Sequence of chain B:
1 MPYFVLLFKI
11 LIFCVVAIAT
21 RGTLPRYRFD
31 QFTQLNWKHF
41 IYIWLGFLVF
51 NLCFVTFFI

Contacts between the two chains:
Residue F199 in chain A interacts with residue F47 in chain B (closest heavy-atom distance 3.7 Å).
Residue P218 in chain A contacts residue P25 in chain B (closest heavy-atom distance 3.4 Å).
Residue G266 in chain A contacts residue L6 in chain B (closest heavy-atom distance 3.5 Å).
Residue P218 in chain A contacts residue L24 in chain B (closest heavy-atom distance 3.6 Å).
Residue F207 in chain A interacts with residue V16 in chain B (closest heavy-atom distance 3.5 Å).
Residue L212 in chain A is in contact with residue F32 in chain B (closest heavy-atom distance 3.5 Å).
Residue I261 in chain A is in contact with residue L6 in chain B (closest heavy-atom distance 3.7 Å).
Residue L169 in chain A interacts with residue L45 in chain B (closest heavy-atom distance 3.8 Å).
Residue F166 in chain A is in contact with residue W44 in chain B (closest heavy-atom distance 3.2 Å).
Residue W194 in chain A is in contact with residue K9 in chain B (closest heavy-atom distance 3.6 Å).
Residue N173 in chain A interacts with residue W44 in chain B (closest heavy-atom distance 3.1 Å).
Residue F210 in chain A interacts with residue F13 in chain B (closest heavy-atom distance 3.4 Å).
Residue L205 in chain A interacts with residue W44 in chain B (closest heavy-atom distance 3.4 Å).
Residue F176 in chain A contacts residue N51 in chain B (closest heavy-atom distance 3.5 Å).
Residue I165 in chain A contacts residue W37 in chain B (closest heavy-atom distance 3.6 Å).
Residue N162 in chain A interacts with residue W37 in chain B (closest heavy-atom distance 3.5 Å).
Residue L221 in chain A contacts residue Y27 in chain B (closest heavy-atom distance 3.7 Å).
Residue F264 in chain A interacts with residue F13 in chain B (closest heavy-atom distance 3.4 Å).
Residue E43 in chain A contacts residue R21 in chain B (closest heavy-atom distance 3.4 Å).
Residue E43 in chain A interacts with residue I18 in chain B (closest heavy-atom distance 3.6 Å).
Residue F176 in chain A interacts with residue L52 in chain B (closest heavy-atom distance 3.5 Å).
Residue N162 in chain A interacts with residue T33 in chain B (closest heavy-atom distance 3.1 Å).
Residue F166 in chain A interacts with residue N36 in chain B (closest heavy-atom distance 3.5 Å).
Residue A224 in chain A contacts residue R26 in chain B (closest heavy-atom distance 3.5 Å).
Residue F207 in chain A is in contact with residue T20 in chain B (closest heavy-atom distance 3.5 Å).
Residue V46 in chain A is in contact with residue I18 in chain B (closest heavy-atom distance 3.7 Å).
Residue S260 in chain A is in contact with residue L6 in chain B (closest heavy-atom distance 3.4 Å).
Residue A217 in chain A contacts residue P25 in chain B (closest heavy-atom distance 3.5 Å).
Residue L169 in chain A contacts residue W44 in chain B (closest heavy-atom distance 3.5 Å).
Residue A217 in chain A is in contact with residue R21 in chain B (closest heavy-atom distance 3.5 Å).
Residue N173 in chain A is in contact with residue L48 in chain B (closest heavy-atom distance 3.2 Å).
Residue L47 in chain A interacts with residue R21 in chain B (closest heavy-atom distance 3.4 Å).
Residue L211 in chain A contacts residue T20 in chain B (closest heavy-atom distance 3.7 Å).
Residue S260 in chain A is in contact with residue F13 in chain B (closest heavy-atom distance 3.6 Å).
Residue F253 in chain A contacts residue I10 in chain B (closest heavy-atom distance 3.6 Å).
Residue A217 in chain A interacts with residue R26 in chain B (closest heavy-atom distance 3.6 Å).
Residue I158 in chain A is in contact with residue T33 in chain B (closest heavy-atom distance 3.6 Å).
Residue W110 in chain A contacts residue Y3 in chain B (closest heavy-atom distance 3.5 Å).
Residue F176 in chain A is in contact with residue V55 in chain B (closest heavy-atom distance 3.4 Å).
Residue I198 in chain A contacts residue F47 in chain B (closest heavy-atom distance 3.3 Å).
Residue W267 in chain A is in contact with residue P2 in chain B (closest heavy-atom distance 3.6 Å).
Residue L269 in chain A is in contact with residue V5 in chain B (closest heavy-atom distance 3.7 Å).
Residue M257 in chain A interacts with residue I10 in chain B (closest heavy-atom distance 3.7 Å).
Residue M109 in chain A is in contact with residue L6 in chain B (closest heavy-atom distance 3.4 Å).
Residue E227 in chain A is in contact with residue R26 in chain B (closest heavy-atom distance 3.5 Å).
Residue G265 in chain A is in contact with residue K9 in chain B (closest heavy-atom distance 3.5 Å).
Residue N162 in chain A interacts with residue N36 in chain B (closest heavy-atom distance 3.2 Å).
Residue A217 in chain A contacts residue T20 in chain B (closest heavy-atom distance 3.4 Å).
Residue F219 in chain A contacts residue F32 in chain B (closest heavy-atom distance 3.5 Å).
Residue G266 in chain A is in contact with residue K9 in chain B (closest heavy-atom distance 3.1 Å).
Residue E268 in chain A interacts with residue K9 in chain B (closest heavy-atom distance 2.8 Å).
Residue F166 in chain A contacts residue F40 in chain B (closest heavy-atom distance 3.7 Å).
Residue I165 in chain A interacts with residue I41 in chain B (closest heavy-atom distance 3.7 Å).
Residue S260 in chain A interacts with residue K9 in chain B (closest heavy-atom distance 3.3 Å).
Residue G111 in chain A interacts with residue P2 in chain B (closest heavy-atom distance 3.6 Å).
Residue I158 in chain A is in contact with residue F29 in chain B (closest heavy-atom distance 3.7 Å).
Residue P218 in chain A contacts residue Y27 in chain B (closest heavy-atom distance 3.1 Å).
Residue F264 in chain A contacts residue K9 in chain B (closest heavy-atom distance 2.5 Å).
Residue A217 in chain A is in contact with residue L24 in chain B (closest heavy-atom distance 3.7 Å).
Residue R216 in chain A contacts residue A17 in chain B (closest heavy-atom distance 3.5 Å).

These two protein chains interact to form a complex.

Sequence of chain A:
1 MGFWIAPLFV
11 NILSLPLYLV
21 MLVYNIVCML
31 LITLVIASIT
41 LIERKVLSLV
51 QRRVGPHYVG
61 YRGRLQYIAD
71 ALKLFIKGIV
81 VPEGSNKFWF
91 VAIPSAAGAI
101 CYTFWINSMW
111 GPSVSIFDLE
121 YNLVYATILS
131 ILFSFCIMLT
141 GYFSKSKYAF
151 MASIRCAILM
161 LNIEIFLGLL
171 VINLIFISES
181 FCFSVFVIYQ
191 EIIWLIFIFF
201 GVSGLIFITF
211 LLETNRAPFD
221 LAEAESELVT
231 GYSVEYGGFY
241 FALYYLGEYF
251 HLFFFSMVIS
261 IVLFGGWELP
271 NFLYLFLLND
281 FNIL